Sequence of protein 1:
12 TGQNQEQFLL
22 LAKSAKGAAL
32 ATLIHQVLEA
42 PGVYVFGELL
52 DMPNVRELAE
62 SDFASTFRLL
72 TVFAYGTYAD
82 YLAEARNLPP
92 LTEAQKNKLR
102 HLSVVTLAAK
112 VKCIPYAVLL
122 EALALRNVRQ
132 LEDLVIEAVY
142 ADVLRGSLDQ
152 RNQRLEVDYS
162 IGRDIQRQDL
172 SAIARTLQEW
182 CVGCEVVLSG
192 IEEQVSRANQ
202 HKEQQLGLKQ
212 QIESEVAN

This data describes a binding interaction between two proteins.

Sequence of protein 2:
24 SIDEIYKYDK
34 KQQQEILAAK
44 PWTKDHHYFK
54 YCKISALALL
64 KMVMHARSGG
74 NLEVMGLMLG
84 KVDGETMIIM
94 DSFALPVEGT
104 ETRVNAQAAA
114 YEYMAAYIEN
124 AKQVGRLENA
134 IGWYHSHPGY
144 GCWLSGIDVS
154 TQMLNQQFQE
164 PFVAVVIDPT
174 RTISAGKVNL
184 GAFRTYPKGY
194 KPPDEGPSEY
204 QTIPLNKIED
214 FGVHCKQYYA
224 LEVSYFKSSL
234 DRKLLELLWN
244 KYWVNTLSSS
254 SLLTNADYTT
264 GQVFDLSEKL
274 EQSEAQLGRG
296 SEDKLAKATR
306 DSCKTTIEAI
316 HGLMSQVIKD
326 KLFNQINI

Residue-level contacts at the interface:
Residue L327 in protein 2 contacts residue W181 in protein 1 (closest heavy-atom distance 3.2 Å).
Residue I331 in protein 2 interacts with residue W181 in protein 1 (closest heavy-atom distance 3.8 Å).
Residue I331 in protein 2 is in contact with residue E180 in protein 1 (closest heavy-atom distance 2.7 Å).
Residue L327 in protein 2 is in contact with residue C185 in protein 1 (closest heavy-atom distance 3.9 Å).
Residue K326 in protein 2 is in contact with residue V188 in protein 1 (closest heavy-atom distance 3.8 Å).
Residue I323 in protein 2 interacts with residue V188 in protein 1 (closest heavy-atom distance 4.4 Å).
Residue I333 in protein 2 contacts residue T177 in protein 1 (closest heavy-atom distance 3.6 Å).
Residue N332 in protein 2 contacts residue T177 in protein 1 (closest heavy-atom distance 4.5 Å).
Residue I333 in protein 2 contacts residue R176 in protein 1 (closest heavy-atom distance 3.3 Å).
Residue L327 in protein 2 interacts with residue V188 in protein 1 (closest heavy-atom distance 4.2 Å).
Residue I333 in protein 2 is in contact with residue E180 in protein 1 (closest heavy-atom distance 3.6 Å).
Residue I323 in protein 2 contacts residue I192 in protein 1 (closest heavy-atom distance 4.7 Å).
Residue F328 in protein 2 interacts with residue W181 in protein 1 (closest heavy-atom distance 4.1 Å).
Residue N332 in protein 2 contacts residue E180 in protein 1 (closest heavy-atom distance 3.8 Å).
Residue I331 in protein 2 is in contact with residue T177 in protein 1 (closest heavy-atom distance 4.8 Å).